Sequence of the second protein:
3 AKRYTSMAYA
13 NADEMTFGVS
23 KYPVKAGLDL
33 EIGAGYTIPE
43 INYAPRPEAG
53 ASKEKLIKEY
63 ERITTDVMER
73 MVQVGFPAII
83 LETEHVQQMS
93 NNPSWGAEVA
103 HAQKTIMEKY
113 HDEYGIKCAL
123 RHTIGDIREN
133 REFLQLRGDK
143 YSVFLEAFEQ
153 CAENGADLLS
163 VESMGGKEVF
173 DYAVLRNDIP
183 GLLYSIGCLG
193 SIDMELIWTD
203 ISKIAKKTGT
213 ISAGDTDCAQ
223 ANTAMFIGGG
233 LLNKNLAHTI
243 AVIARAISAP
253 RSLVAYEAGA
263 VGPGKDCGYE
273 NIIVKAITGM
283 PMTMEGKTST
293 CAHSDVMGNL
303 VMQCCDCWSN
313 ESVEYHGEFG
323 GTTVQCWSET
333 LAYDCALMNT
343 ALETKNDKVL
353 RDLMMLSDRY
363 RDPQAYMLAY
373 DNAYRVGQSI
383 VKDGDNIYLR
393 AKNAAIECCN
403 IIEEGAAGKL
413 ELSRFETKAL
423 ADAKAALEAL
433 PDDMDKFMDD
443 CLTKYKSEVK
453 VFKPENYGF

Sequence of the first protein:
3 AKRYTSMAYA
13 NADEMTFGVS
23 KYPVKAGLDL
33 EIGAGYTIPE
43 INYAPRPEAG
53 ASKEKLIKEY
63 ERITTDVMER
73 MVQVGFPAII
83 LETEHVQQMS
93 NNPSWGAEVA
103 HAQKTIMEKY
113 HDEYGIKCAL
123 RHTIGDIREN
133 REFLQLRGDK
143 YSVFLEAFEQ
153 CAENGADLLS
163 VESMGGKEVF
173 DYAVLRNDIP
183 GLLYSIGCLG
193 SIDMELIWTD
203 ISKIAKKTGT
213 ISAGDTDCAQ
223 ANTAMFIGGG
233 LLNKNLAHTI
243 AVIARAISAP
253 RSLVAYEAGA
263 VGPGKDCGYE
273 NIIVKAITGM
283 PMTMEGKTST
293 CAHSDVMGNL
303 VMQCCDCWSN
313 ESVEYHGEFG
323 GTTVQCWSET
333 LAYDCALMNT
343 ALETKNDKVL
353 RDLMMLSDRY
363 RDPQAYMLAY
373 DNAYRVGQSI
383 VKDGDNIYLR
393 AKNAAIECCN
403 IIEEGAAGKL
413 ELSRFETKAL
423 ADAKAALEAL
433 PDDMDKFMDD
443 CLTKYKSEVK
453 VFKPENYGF

Interface contacts:
Residue Y335 in the first protein is in contact with residue D297 in the second protein (closest heavy-atom distance 2.7 Å).
Residue Y335 in the first protein interacts with residue N301 in the second protein (closest heavy-atom distance 2.8 Å).
Residue Y335 in the first protein contacts residue V298 in the second protein (closest heavy-atom distance 3.1 Å).
Residue H318 in the first protein is in contact with residue H318 in the second protein (closest heavy-atom distance 3.1 Å).
Residue T332 in the first protein interacts with residue T292 in the second protein (closest heavy-atom distance 2.9 Å).
Residue D297 in the first protein contacts residue Y335 in the second protein (closest heavy-atom distance 2.6 Å).
Residue D297 in the first protein contacts residue E331 in the second protein (closest heavy-atom distance 3.1 Å).
Residue E320 in the first protein is in contact with residue H318 in the second protein (closest heavy-atom distance 3.3 Å).
Residue A294 in the first protein is in contact with residue F321 in the second protein (closest heavy-atom distance 3.5 Å).
Residue L233 in the first protein interacts with residue Q75 in the second protein (closest heavy-atom distance 2.9 Å).
Residue F321 in the first protein interacts with residue E316 in the second protein (closest heavy-atom distance 3.3 Å).
Residue C328 in the first protein is in contact with residue T292 in the second protein (closest heavy-atom distance 2.9 Å).
Residue G300 in the first protein is in contact with residue Y335 in the second protein (closest heavy-atom distance 3.0 Å).
Residue Y335 in the first protein contacts residue G300 in the second protein (closest heavy-atom distance 3.2 Å).
Residue T332 in the first protein contacts residue K289 in the second protein (closest heavy-atom distance 2.8 Å).
Residue K289 in the first protein interacts with residue T332 in the second protein (closest heavy-atom distance 2.7 Å).
Residue F321 in the first protein interacts with residue A294 in the second protein (closest heavy-atom distance 3.5 Å).
Residue C293 in the first protein contacts residue G322 in the second protein (closest heavy-atom distance 2.8 Å).
Residue N235 in the first protein contacts residue Q75 in the second protein (closest heavy-atom distance 3.4 Å).
Residue G322 in the first protein interacts with residue C293 in the second protein (closest heavy-atom distance 2.8 Å).
Residue S296 in the first protein contacts residue R72 in the second protein (closest heavy-atom distance 3.4 Å).
Residue L355 in the first protein is in contact with residue T346 in the second protein (closest heavy-atom distance 3.4 Å).
Residue A294 in the first protein is in contact with residue G322 in the second protein (closest heavy-atom distance 3.1 Å).
Residue M299 in the first protein interacts with residue Y335 in the second protein (closest heavy-atom distance 3.1 Å).
Residue T292 in the first protein interacts with residue T332 in the second protein (closest heavy-atom distance 2.9 Å).
Residue V315 in the first protein contacts residue F321 in the second protein (closest heavy-atom distance 3.4 Å).
Residue Q75 in the first protein contacts residue L234 in the second protein (closest heavy-atom distance 3.0 Å).
Residue D336 in the first protein is in contact with residue K289 in the second protein (closest heavy-atom distance 2.7 Å).
Residue T346 in the first protein contacts residue L355 in the second protein (closest heavy-atom distance 3.4 Å).
Residue C293 in the first protein interacts with residue F321 in the second protein (closest heavy-atom distance 3.4 Å).
Residue D360 in the first protein interacts with residue Y335 in the second protein (closest heavy-atom distance 3.4 Å).
Residue V76 in the first protein contacts residue R363 in the second protein (closest heavy-atom distance 3.1 Å).
Residue E331 in the first protein is in contact with residue T292 in the second protein (closest heavy-atom distance 3.3 Å).
Residue S359 in the first protein is in contact with residue T342 in the second protein (closest heavy-atom distance 3.3 Å).
Residue E320 in the first protein contacts residue E320 in the second protein (closest heavy-atom distance 3.0 Å).
Residue G322 in the first protein contacts residue T292 in the second protein (closest heavy-atom distance 3.5 Å).
Residue S296 in the first protein interacts with residue E331 in the second protein (closest heavy-atom distance 2.7 Å).
Residue E331 in the first protein interacts with residue D297 in the second protein (closest heavy-atom distance 3.0 Å).
Residue F78 in the first protein interacts with residue R363 in the second protein (closest heavy-atom distance 3.5 Å).
Residue F321 in the first protein is in contact with residue C293 in the second protein (closest heavy-atom distance 3.4 Å).
Residue T292 in the first protein contacts residue C328 in the second protein (closest heavy-atom distance 2.9 Å).
Residue K289 in the first protein interacts with residue D336 in the second protein (closest heavy-atom distance 2.6 Å).
Residue D297 in the first protein is in contact with residue V76 in the second protein (closest heavy-atom distance 3.5 Å).
Residue E316 in the first protein interacts with residue F321 in the second protein (closest heavy-atom distance 3.2 Å).
Residue Q75 in the first protein contacts residue L233 in the second protein (closest heavy-atom distance 3.0 Å).
Residue H318 in the first protein is in contact with residue E320 in the second protein (closest heavy-atom distance 3.4 Å).
Residue Y335 in the first protein contacts residue M299 in the second protein (closest heavy-atom distance 3.3 Å).
Residue R363 in the first protein contacts residue V76 in the second protein (closest heavy-atom distance 3.0 Å).
Residue G232 in the first protein is in contact with residue Q75 in the second protein (closest heavy-atom distance 3.2 Å).
Residue E331 in the first protein is in contact with residue S296 in the second protein (closest heavy-atom distance 2.7 Å).
Residue V76 in the first protein interacts with residue S296 in the second protein (closest heavy-atom distance 3.4 Å).
Residue G322 in the first protein is in contact with residue A294 in the second protein (closest heavy-atom distance 3.1 Å).
Residue T342 in the first protein is in contact with residue S359 in the second protein (closest heavy-atom distance 3.4 Å).
Residue G77 in the first protein interacts with residue L233 in the second protein (closest heavy-atom distance 3.5 Å).
Residue L234 in the first protein contacts residue Q75 in the second protein (closest heavy-atom distance 3.0 Å).
Residue Q75 in the first protein is in contact with residue G232 in the second protein (closest heavy-atom distance 3.2 Å).
Residue T292 in the first protein contacts residue E331 in the second protein (closest heavy-atom distance 3.5 Å).
Residue V298 in the first protein contacts residue Y335 in the second protein (closest heavy-atom distance 3.1 Å).
Residue Y335 in the first protein is in contact with residue D360 in the second protein (closest heavy-atom distance 3.3 Å).
Residue N301 in the first protein contacts residue Y335 in the second protein (closest heavy-atom distance 2.8 Å).

The following describes two proteins that form a bound complex.